Sequence of chain B:
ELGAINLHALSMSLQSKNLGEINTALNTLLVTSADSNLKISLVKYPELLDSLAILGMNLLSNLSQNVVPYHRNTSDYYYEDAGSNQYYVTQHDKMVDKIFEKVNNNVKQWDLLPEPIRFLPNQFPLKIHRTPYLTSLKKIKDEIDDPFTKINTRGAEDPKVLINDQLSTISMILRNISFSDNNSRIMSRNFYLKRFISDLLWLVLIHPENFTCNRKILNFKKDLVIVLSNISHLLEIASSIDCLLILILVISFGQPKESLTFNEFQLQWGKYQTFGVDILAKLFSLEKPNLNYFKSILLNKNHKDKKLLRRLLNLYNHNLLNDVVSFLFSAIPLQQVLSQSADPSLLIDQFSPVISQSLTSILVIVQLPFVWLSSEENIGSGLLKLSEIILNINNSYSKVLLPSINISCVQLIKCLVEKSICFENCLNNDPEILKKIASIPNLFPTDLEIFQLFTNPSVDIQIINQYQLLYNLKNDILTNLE

Interface contacts:
Residue S1048 in chain B interacts with residue H589 in chain A (closest heavy-atom distance 4.0 Å).
Residue S1048 in chain B contacts residue T582 in chain A (closest heavy-atom distance 4.0 Å).
Residue Q1135 in chain B interacts with residue I574 in chain A (closest heavy-atom distance 2.8 Å).
Residue N981 in chain B is in contact with residue I571 in chain A (closest heavy-atom distance 3.5 Å).
Residue R966 in chain B interacts with residue H564 in chain A (closest heavy-atom distance 3.1 Å).
Residue R905 in chain B contacts residue T561 in chain A (closest heavy-atom distance 4.0 Å).
Residue Q1135 in chain B is in contact with residue V576 in chain A (closest heavy-atom distance 3.1 Å).
Residue Q917 in chain B contacts residue L559 in chain A (closest heavy-atom distance 3.2 Å).
Residue T904 in chain B is in contact with residue T561 in chain A (closest heavy-atom distance 3.5 Å).
Residue R926 in chain B contacts residue S569 in chain A (closest heavy-atom distance 3.0 Å).
Residue F1136 in chain B contacts residue I574 in chain A (closest heavy-atom distance 3.7 Å).
Residue S1048 in chain B contacts residue Y586 in chain A (closest heavy-atom distance 3.0 Å).
Residue L729 in chain B contacts residue L560 in chain A (closest heavy-atom distance 3.9 Å).
Residue N723 in chain B is in contact with residue Q556 in chain A (closest heavy-atom distance 3.5 Å).
Residue L726 in chain B interacts with residue S558 in chain A (closest heavy-atom distance 3.1 Å).
Residue S1048 in chain B interacts with residue L585 in chain A (closest heavy-atom distance 4.0 Å).
Residue Q1142 in chain B contacts residue Y586 in chain A (closest heavy-atom distance 3.3 Å).
Residue N927 in chain B interacts with residue L568 in chain A (closest heavy-atom distance 3.8 Å).
Residue E1050 in chain B interacts with residue H589 in chain A (closest heavy-atom distance 3.1 Å).
Residue P1138 in chain B interacts with residue A579 in chain A (closest heavy-atom distance 4.2 Å).
Residue K1051 in chain B is in contact with residue H589 in chain A (closest heavy-atom distance 3.2 Å).
Residue Q1135 in chain B is in contact with residue N573 in chain A (closest heavy-atom distance 4.1 Å).
Residue V1139 in chain B is in contact with residue A579 in chain A (closest heavy-atom distance 3.8 Å).
Residue T920 in chain B interacts with residue L559 in chain A (closest heavy-atom distance 3.5 Å).
Residue L726 in chain B contacts residue L559 in chain A (closest heavy-atom distance 3.5 Å).
Residue I722 in chain B contacts residue L559 in chain A (closest heavy-atom distance 3.5 Å).
Residue N718 in chain B interacts with residue Q556 in chain A (closest heavy-atom distance 3.3 Å).
Residue R926 in chain B contacts residue F567 in chain A (closest heavy-atom distance 2.5 Å).
Residue V1139 in chain B contacts residue T582 in chain A (closest heavy-atom distance 4.2 Å).
Residue M923 in chain B is in contact with residue F567 in chain A (closest heavy-atom distance 3.4 Å).
Residue E1050 in chain B interacts with residue E590 in chain A (closest heavy-atom distance 3.0 Å).
Residue F1038 in chain B contacts residue I571 in chain A (closest heavy-atom distance 3.0 Å).
Residue S1146 in chain B interacts with residue Y586 in chain A (closest heavy-atom distance 4.0 Å).
Residue I722 in chain B is in contact with residue S558 in chain A (closest heavy-atom distance 3.8 Å).
Residue A907 in chain B contacts residue N557 in chain A (closest heavy-atom distance 2.3 Å).
Residue L719 in chain B interacts with residue Q556 in chain A (closest heavy-atom distance 3.5 Å).
Residue G906 in chain B interacts with residue W554 in chain A (closest heavy-atom distance 3.8 Å).
Residue S733 in chain B interacts with residue N566 in chain A (closest heavy-atom distance 3.9 Å).
Residue L726 in chain B contacts residue L560 in chain A (closest heavy-atom distance 3.6 Å).
Residue F930 in chain B contacts residue F567 in chain A (closest heavy-atom distance 4.2 Å).
Residue E1050 in chain B is in contact with residue K593 in chain A (closest heavy-atom distance 3.3 Å).
Residue K1045 in chain B is in contact with residue D578 in chain A (closest heavy-atom distance 2.4 Å).
Residue F1047 in chain B is in contact with residue Y586 in chain A (closest heavy-atom distance 3.7 Å).
Residue D916 in chain B contacts residue L559 in chain A (closest heavy-atom distance 3.1 Å).
Residue S980 in chain B is in contact with residue I571 in chain A (closest heavy-atom distance 3.8 Å).
Residue I722 in chain B contacts residue Q556 in chain A (closest heavy-atom distance 3.2 Å).
Residue Q1135 in chain B is in contact with residue N575 in chain A (closest heavy-atom distance 2.5 Å).
Residue K1045 in chain B is in contact with residue T582 in chain A (closest heavy-atom distance 4.2 Å).
Residue N927 in chain B is in contact with residue F567 in chain A (closest heavy-atom distance 2.9 Å).
Residue V1139 in chain B is in contact with residue I574 in chain A (closest heavy-atom distance 4.1 Å).
Residue L913 in chain B is in contact with residue N557 in chain A (closest heavy-atom distance 3.6 Å).
Residue F930 in chain B interacts with residue L568 in chain A (closest heavy-atom distance 2.9 Å).
Residue K1034 in chain B contacts residue R572 in chain A (closest heavy-atom distance 3.2 Å).
Residue R926 in chain B interacts with residue L568 in chain A (closest heavy-atom distance 3.5 Å).
Residue R905 in chain B interacts with residue N562 in chain A (closest heavy-atom distance 3.4 Å).
Residue D916 in chain B is in contact with residue T561 in chain A (closest heavy-atom distance 3.7 Å).
Residue G906 in chain B contacts residue N557 in chain A (closest heavy-atom distance 3.1 Å).
Residue L1049 in chain B contacts residue H589 in chain A (closest heavy-atom distance 3.4 Å).
Residue Q1135 in chain B contacts residue A579 in chain A (closest heavy-atom distance 4.0 Å).
Residue D1041 in chain B interacts with residue I574 in chain A (closest heavy-atom distance 3.3 Å).

These two protein chains interact to form a complex.

Sequence of chain A:
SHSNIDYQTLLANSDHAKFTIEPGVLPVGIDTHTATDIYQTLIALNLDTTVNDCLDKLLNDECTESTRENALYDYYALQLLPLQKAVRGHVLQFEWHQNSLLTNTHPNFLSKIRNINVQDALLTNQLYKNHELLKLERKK